These two protein chains interact to form a complex.

Sequence of the first protein:
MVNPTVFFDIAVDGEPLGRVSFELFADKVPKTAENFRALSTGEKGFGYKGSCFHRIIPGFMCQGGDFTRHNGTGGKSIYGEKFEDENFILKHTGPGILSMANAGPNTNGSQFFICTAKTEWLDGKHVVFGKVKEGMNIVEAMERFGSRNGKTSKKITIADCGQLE

Sequence of the second protein:
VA

Residue-level contacts at the interface:
Residue E81 in the first protein interacts with residue A11 in the second protein (closest heavy-atom distance 3.0 Å).
Residue T73 in the first protein is in contact with residue V9 in the second protein (closest heavy-atom distance 4.8 Å).